The following describes two proteins that form a bound complex.

Interface contacts:
Residue W204 in the second protein interacts with residue V117 in the first protein (closest heavy-atom distance 3.7 Å).
Residue S37 in the second protein interacts with residue E232 in the first protein (closest heavy-atom distance 3.5 Å).
Residue H24 in the second protein contacts residue K330 in the first protein (closest heavy-atom distance 3.4 Å).
Residue R48 in the second protein contacts residue L337 in the first protein (closest heavy-atom distance 3.8 Å).
Residue T40 in the second protein contacts residue L334 in the first protein (closest heavy-atom distance 4.0 Å).
Residue T35 in the second protein contacts residue F332 in the first protein (closest heavy-atom distance 3.6 Å).
Residue V199 in the second protein interacts with residue V117 in the first protein (closest heavy-atom distance 4.0 Å).
Residue H62 in the second protein interacts with residue N173 in the first protein (closest heavy-atom distance 3.3 Å).
Residue S37 in the second protein is in contact with residue P230 in the first protein (closest heavy-atom distance 3.4 Å).
Residue I149 in the second protein is in contact with residue Y132 in the first protein (closest heavy-atom distance 4.1 Å).
Residue S37 in the second protein is in contact with residue L229 in the first protein (closest heavy-atom distance 4.2 Å).
Residue T35 in the second protein is in contact with residue K190 in the first protein (closest heavy-atom distance 3.1 Å).
Residue F166 in the second protein contacts residue Y128 in the first protein (closest heavy-atom distance 3.2 Å).
Residue V199 in the second protein is in contact with residue V113 in the first protein (closest heavy-atom distance 4.0 Å).
Residue L38 in the second protein contacts residue P230 in the first protein (closest heavy-atom distance 3.1 Å).
Residue Y58 in the second protein contacts residue N173 in the first protein (closest heavy-atom distance 3.1 Å).
Residue T35 in the second protein contacts residue R333 in the first protein (closest heavy-atom distance 3.2 Å).
Residue A195 in the second protein interacts with residue V117 in the first protein (closest heavy-atom distance 3.8 Å).
Residue L59 in the second protein is in contact with residue D338 in the first protein (closest heavy-atom distance 3.9 Å).
Residue F169 in the second protein contacts residue Y128 in the first protein (closest heavy-atom distance 4.1 Å).
Residue F31 in the second protein is in contact with residue R333 in the first protein (closest heavy-atom distance 3.6 Å).
Residue T40 in the second protein is in contact with residue R333 in the first protein (closest heavy-atom distance 3.3 Å).
Residue L38 in the second protein interacts with residue L229 in the first protein (closest heavy-atom distance 3.4 Å).
Residue R48 in the second protein contacts residue D338 in the first protein (closest heavy-atom distance 4.1 Å).
Residue G36 in the second protein is in contact with residue L229 in the first protein (closest heavy-atom distance 4.1 Å).
Residue L38 in the second protein is in contact with residue L228 in the first protein (closest heavy-atom distance 3.7 Å).
Residue F31 in the second protein is in contact with residue K330 in the first protein (closest heavy-atom distance 3.6 Å).
Residue G36 in the second protein is in contact with residue E232 in the first protein (closest heavy-atom distance 3.4 Å).
Residue N55 in the second protein contacts residue D338 in the first protein (closest heavy-atom distance 2.8 Å).
Residue Q146 in the second protein is in contact with residue Y128 in the first protein (closest heavy-atom distance 2.5 Å).
Residue F31 in the second protein interacts with residue Y327 in the first protein (closest heavy-atom distance 3.8 Å).
Residue Q34 in the second protein contacts residue L229 in the first protein (closest heavy-atom distance 3.5 Å).
Residue L38 in the second protein interacts with residue V231 in the first protein (closest heavy-atom distance 3.7 Å).
Residue R48 in the second protein interacts with residue F335 in the first protein (closest heavy-atom distance 3.8 Å).
Residue L38 in the second protein interacts with residue F335 in the first protein (closest heavy-atom distance 3.3 Å).
Residue K63 in the second protein contacts residue Q304 in the first protein (closest heavy-atom distance 3.2 Å).
Residue W150 in the second protein is in contact with residue N135 in the first protein (closest heavy-atom distance 3.2 Å).
Residue L28 in the second protein is in contact with residue L337 in the first protein (closest heavy-atom distance 3.7 Å).
Residue F31 in the second protein interacts with residue I331 in the first protein (closest heavy-atom distance 3.6 Å).
Residue F170 in the second protein is in contact with residue L125 in the first protein (closest heavy-atom distance 4.2 Å).
Residue S37 in the second protein is in contact with residue F335 in the first protein (closest heavy-atom distance 3.5 Å).
Residue S196 in the second protein is in contact with residue V113 in the first protein (closest heavy-atom distance 3.7 Å).
Residue E67 in the second protein contacts residue R301 in the first protein (closest heavy-atom distance 3.5 Å).
Residue S196 in the second protein interacts with residue T114 in the first protein (closest heavy-atom distance 3.0 Å).
Residue F169 in the second protein is in contact with residue A124 in the first protein (closest heavy-atom distance 3.7 Å).
Residue W204 in the second protein is in contact with residue K116 in the first protein (closest heavy-atom distance 3.9 Å).
Residue S27 in the second protein is in contact with residue K330 in the first protein (closest heavy-atom distance 2.7 Å).
Residue Q200 in the second protein contacts residue V113 in the first protein (closest heavy-atom distance 4.0 Å).
Residue W150 in the second protein is in contact with residue Y128 in the first protein (closest heavy-atom distance 2.7 Å).
Residue S196 in the second protein is in contact with residue V117 in the first protein (closest heavy-atom distance 4.1 Å).
Residue G36 in the second protein is in contact with residue P230 in the first protein (closest heavy-atom distance 3.8 Å).
Residue K32 in the second protein is in contact with residue R333 in the first protein (closest heavy-atom distance 3.5 Å).
Residue W204 in the second protein contacts residue A120 in the first protein (closest heavy-atom distance 3.5 Å).
Residue G33 in the second protein interacts with residue R333 in the first protein (closest heavy-atom distance 4.1 Å).
Residue W150 in the second protein contacts residue Y132 in the first protein (closest heavy-atom distance 3.7 Å).
Residue T35 in the second protein contacts residue Q192 in the first protein (closest heavy-atom distance 3.3 Å).
Residue L38 in the second protein is in contact with residue V219 in the first protein (closest heavy-atom distance 3.9 Å).
Residue E70 in the second protein is in contact with residue Q304 in the first protein (closest heavy-atom distance 2.9 Å).
Residue W150 in the second protein interacts with residue F131 in the first protein (closest heavy-atom distance 3.5 Å).
Residue L28 in the second protein interacts with residue K330 in the first protein (closest heavy-atom distance 4.1 Å).

Sequence of the second protein:
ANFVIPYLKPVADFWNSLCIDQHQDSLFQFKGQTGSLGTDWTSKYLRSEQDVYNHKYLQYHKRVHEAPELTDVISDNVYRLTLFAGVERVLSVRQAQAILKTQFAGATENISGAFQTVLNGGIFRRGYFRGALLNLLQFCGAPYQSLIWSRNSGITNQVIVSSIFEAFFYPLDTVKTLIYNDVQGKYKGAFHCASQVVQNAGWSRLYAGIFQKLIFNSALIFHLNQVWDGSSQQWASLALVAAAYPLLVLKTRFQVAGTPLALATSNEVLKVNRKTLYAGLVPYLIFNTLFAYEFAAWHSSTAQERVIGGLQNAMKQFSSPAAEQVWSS

Sequence of the first protein:
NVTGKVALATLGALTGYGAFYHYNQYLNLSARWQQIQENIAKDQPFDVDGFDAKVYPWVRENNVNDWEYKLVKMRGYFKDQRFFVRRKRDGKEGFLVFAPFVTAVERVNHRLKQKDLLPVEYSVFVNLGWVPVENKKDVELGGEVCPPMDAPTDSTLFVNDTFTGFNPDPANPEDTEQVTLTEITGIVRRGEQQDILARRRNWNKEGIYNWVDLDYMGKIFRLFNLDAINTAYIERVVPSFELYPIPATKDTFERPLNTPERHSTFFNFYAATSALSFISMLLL